Interface contacts:
Residue G318 in protein 2 interacts with residue I30 in protein 1 (closest heavy-atom distance 4.2 Å).
Residue L334 in protein 2 interacts with residue I30 in protein 1 (closest heavy-atom distance 4.0 Å).
Residue L20 in protein 2 contacts residue A11 in protein 1 (closest heavy-atom distance 3.8 Å).
Residue I13 in protein 2 contacts residue V10 in protein 1 (closest heavy-atom distance 3.8 Å).
Residue W344 in protein 2 is in contact with residue R194 in protein 1 (closest heavy-atom distance 2.3 Å).
Residue L20 in protein 2 contacts residue L14 in protein 1 (closest heavy-atom distance 3.5 Å).
Residue F322 in protein 2 interacts with residue I30 in protein 1 (closest heavy-atom distance 3.7 Å).
Residue L334 in protein 2 contacts residue V31 in protein 1 (closest heavy-atom distance 4.3 Å).
Residue L333 in protein 2 contacts residue C27 in protein 1 (closest heavy-atom distance 4.1 Å).
Residue P350 in protein 2 interacts with residue H190 in protein 1 (closest heavy-atom distance 3.3 Å).
Residue G317 in protein 2 contacts residue I30 in protein 1 (closest heavy-atom distance 3.3 Å).
Residue T352 in protein 2 contacts residue R189 in protein 1 (closest heavy-atom distance 3.9 Å).
Residue P351 in protein 2 interacts with residue D201 in protein 1 (closest heavy-atom distance 4.2 Å).
Residue E346 in protein 2 is in contact with residue H190 in protein 1 (closest heavy-atom distance 4.0 Å).
Residue V348 in protein 2 interacts with residue R194 in protein 1 (closest heavy-atom distance 3.6 Å).
Residue I320 in protein 2 contacts residue P33 in protein 1 (closest heavy-atom distance 3.7 Å).
Residue R194 in protein 2 contacts residue D9 in protein 1 (closest heavy-atom distance 3.2 Å).
Residue V345 in protein 2 is in contact with residue H190 in protein 1 (closest heavy-atom distance 3.1 Å).
Residue E347 in protein 2 interacts with residue R194 in protein 1 (closest heavy-atom distance 2.6 Å).
Residue L195 in protein 2 is in contact with residue Q12 in protein 1 (closest heavy-atom distance 3.1 Å).
Residue F322 in protein 2 interacts with residue W29 in protein 1 (closest heavy-atom distance 3.8 Å).
Residue S337 in protein 2 contacts residue C27 in protein 1 (closest heavy-atom distance 3.1 Å).
Residue V348 in protein 2 interacts with residue H190 in protein 1 (closest heavy-atom distance 3.1 Å).
Residue S16 in protein 2 interacts with residue V10 in protein 1 (closest heavy-atom distance 4.2 Å).
Residue V17 in protein 2 interacts with residue V10 in protein 1 (closest heavy-atom distance 3.7 Å).
Residue I24 in protein 2 is in contact with residue L15 in protein 1 (closest heavy-atom distance 3.9 Å).
Residue G317 in protein 2 is in contact with residue F34 in protein 1 (closest heavy-atom distance 4.2 Å).
Residue D353 in protein 2 contacts residue R189 in protein 1 (closest heavy-atom distance 4.2 Å).
Residue P351 in protein 2 contacts residue H190 in protein 1 (closest heavy-atom distance 3.4 Å).
Residue I24 in protein 2 is in contact with residue L18 in protein 1 (closest heavy-atom distance 4.0 Å).
Residue G314 in protein 2 is in contact with residue I30 in protein 1 (closest heavy-atom distance 4.4 Å).
Residue P351 in protein 2 contacts residue T193 in protein 1 (closest heavy-atom distance 3.4 Å).
Residue A321 in protein 2 is in contact with residue W29 in protein 1 (closest heavy-atom distance 3.6 Å).
Residue L340 in protein 2 interacts with residue M23 in protein 1 (closest heavy-atom distance 3.6 Å).
Residue R8 in protein 2 contacts residue D9 in protein 1 (closest heavy-atom distance 4.1 Å).
Residue R8 in protein 2 contacts residue R8 in protein 1 (closest heavy-atom distance 3.5 Å).
Residue L333 in protein 2 contacts residue I30 in protein 1 (closest heavy-atom distance 3.9 Å).
Residue L333 in protein 2 interacts with residue A26 in protein 1 (closest heavy-atom distance 4.0 Å).
Residue L195 in protein 2 interacts with residue L15 in protein 1 (closest heavy-atom distance 3.6 Å).
Residue G330 in protein 2 is in contact with residue I30 in protein 1 (closest heavy-atom distance 3.8 Å).
Residue V336 in protein 2 interacts with residue M23 in protein 1 (closest heavy-atom distance 3.8 Å).
Residue I316 in protein 2 is in contact with residue F34 in protein 1 (closest heavy-atom distance 3.5 Å).
Residue V345 in protein 2 is in contact with residue F191 in protein 1 (closest heavy-atom distance 4.0 Å).
Residue F191 in protein 2 is in contact with residue F19 in protein 1 (closest heavy-atom distance 3.8 Å).
Residue A21 in protein 2 interacts with residue L14 in protein 1 (closest heavy-atom distance 4.4 Å).
Residue P349 in protein 2 contacts residue H190 in protein 1 (closest heavy-atom distance 3.2 Å).
Residue F191 in protein 2 contacts residue L15 in protein 1 (closest heavy-atom distance 3.8 Å).
Residue S337 in protein 2 contacts residue M23 in protein 1 (closest heavy-atom distance 3.2 Å).
Residue L334 in protein 2 interacts with residue C27 in protein 1 (closest heavy-atom distance 3.8 Å).
Residue L195 in protein 2 contacts residue S16 in protein 1 (closest heavy-atom distance 3.7 Å).
Residue R8 in protein 2 is in contact with residue V10 in protein 1 (closest heavy-atom distance 3.4 Å).
Residue W344 in protein 2 interacts with residue F191 in protein 1 (closest heavy-atom distance 3.8 Å).
Residue L195 in protein 2 interacts with residue F19 in protein 1 (closest heavy-atom distance 4.0 Å).
Residue R194 in protein 2 interacts with residue Q12 in protein 1 (closest heavy-atom distance 3.7 Å).
Residue P351 in protein 2 contacts residue R189 in protein 1 (closest heavy-atom distance 3.8 Å).
Residue P351 in protein 2 is in contact with residue Q186 in protein 1 (closest heavy-atom distance 4.0 Å).
Residue S313 in protein 2 interacts with residue I30 in protein 1 (closest heavy-atom distance 4.2 Å).
Residue V345 in protein 2 is in contact with residue R194 in protein 1 (closest heavy-atom distance 4.3 Å).
Residue S313 in protein 2 contacts residue F34 in protein 1 (closest heavy-atom distance 3.6 Å).
Residue V17 in protein 2 is in contact with residue L14 in protein 1 (closest heavy-atom distance 4.1 Å).

Sequence of protein 1:
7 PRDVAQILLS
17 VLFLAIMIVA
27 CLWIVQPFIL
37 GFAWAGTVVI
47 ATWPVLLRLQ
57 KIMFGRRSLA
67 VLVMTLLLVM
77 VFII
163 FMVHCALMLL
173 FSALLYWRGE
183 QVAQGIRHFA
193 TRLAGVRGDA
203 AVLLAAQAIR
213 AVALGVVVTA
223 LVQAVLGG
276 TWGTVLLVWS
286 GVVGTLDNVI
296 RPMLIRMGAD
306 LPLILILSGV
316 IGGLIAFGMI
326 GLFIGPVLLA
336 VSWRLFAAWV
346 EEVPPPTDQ

The following describes two proteins that form a bound complex.

Sequence of protein 2:
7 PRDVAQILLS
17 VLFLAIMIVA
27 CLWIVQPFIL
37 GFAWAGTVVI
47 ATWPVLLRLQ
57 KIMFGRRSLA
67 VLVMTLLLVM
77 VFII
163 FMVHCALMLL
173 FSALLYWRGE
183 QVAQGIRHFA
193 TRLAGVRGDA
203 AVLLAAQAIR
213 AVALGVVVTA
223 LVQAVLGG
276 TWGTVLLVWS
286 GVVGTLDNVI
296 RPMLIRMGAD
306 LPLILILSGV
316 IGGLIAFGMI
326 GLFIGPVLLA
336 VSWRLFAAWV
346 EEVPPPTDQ